Contacts between the two chains:
Residue L44 in the second protein contacts residue Y24 in the first protein (closest heavy-atom distance 3.0 Å).
Residue T71 in the second protein contacts residue R20 in the first protein (closest heavy-atom distance 3.2 Å).
Residue L54 in the second protein interacts with residue I38 in the first protein (closest heavy-atom distance 3.5 Å).
Residue S145 in the second protein is in contact with residue S41 in the first protein (closest heavy-atom distance 3.4 Å).
Residue N86 in the second protein is in contact with residue P7 in the first protein (closest heavy-atom distance 3.6 Å).
Residue V217 in the second protein is in contact with residue N33 in the first protein (closest heavy-atom distance 3.5 Å).
Residue S45 in the second protein interacts with residue V25 in the first protein (closest heavy-atom distance 3.2 Å).
Residue L44 in the second protein interacts with residue F21 in the first protein (closest heavy-atom distance 3.8 Å).
Residue L89 in the second protein is in contact with residue Q9 in the first protein (closest heavy-atom distance 3.8 Å).
Residue I70 in the second protein is in contact with residue F21 in the first protein (closest heavy-atom distance 3.7 Å).
Residue I70 in the second protein is in contact with residue D22 in the first protein (closest heavy-atom distance 3.1 Å).
Residue R31 in the second protein is in contact with residue D32 in the first protein (closest heavy-atom distance 3.0 Å).
Residue L54 in the second protein interacts with residue F31 in the first protein (closest heavy-atom distance 3.5 Å).
Residue T137 in the second protein contacts residue F31 in the first protein (closest heavy-atom distance 3.8 Å).
Residue V83 in the second protein is in contact with residue I17 in the first protein (closest heavy-atom distance 3.8 Å).
Residue W148 in the second protein is in contact with residue P46 in the first protein (closest heavy-atom distance 3.6 Å).
Residue T71 in the second protein interacts with residue Y24 in the first protein (closest heavy-atom distance 3.5 Å).
Residue G56 in the second protein interacts with residue I38 in the first protein (closest heavy-atom distance 3.7 Å).
Residue L28 in the second protein is in contact with residue D32 in the first protein (closest heavy-atom distance 3.6 Å).
Residue C141 in the second protein is in contact with residue L34 in the first protein (closest heavy-atom distance 3.9 Å).
Residue Q101 in the second protein is in contact with residue H6 in the first protein (closest heavy-atom distance 2.6 Å).
Residue Y35 in the second protein is in contact with residue V25 in the first protein (closest heavy-atom distance 3.3 Å).
Residue V217 in the second protein contacts residue R30 in the first protein (closest heavy-atom distance 3.5 Å).
Residue R151 in the second protein contacts residue I38 in the first protein (closest heavy-atom distance 3.7 Å).
Residue R213 in the second protein is in contact with residue D23 in the first protein (closest heavy-atom distance 2.8 Å).
Residue V49 in the second protein is in contact with residue F31 in the first protein (closest heavy-atom distance 3.5 Å).
Residue R213 in the second protein contacts residue Y24 in the first protein (closest heavy-atom distance 3.6 Å).
Residue W148 in the second protein contacts residue P43 in the first protein (closest heavy-atom distance 3.9 Å).
Residue C141 in the second protein is in contact with residue I38 in the first protein (closest heavy-atom distance 3.7 Å).
Residue V84 in the second protein is in contact with residue F19 in the first protein (closest heavy-atom distance 3.5 Å).
Residue C141 in the second protein is in contact with residue L37 in the first protein (closest heavy-atom distance 3.8 Å).
Residue G46 in the second protein contacts residue A28 in the first protein (closest heavy-atom distance 3.6 Å).
Residue V83 in the second protein contacts residue F14 in the first protein (closest heavy-atom distance 3.6 Å).
Residue T218 in the second protein contacts residue N33 in the first protein (closest heavy-atom distance 3.3 Å).
Residue L24 in the second protein interacts with residue A35 in the first protein (closest heavy-atom distance 3.5 Å).
Residue N72 in the second protein contacts residue Y24 in the first protein (closest heavy-atom distance 3.2 Å).
Residue Y48 in the second protein contacts residue F31 in the first protein (closest heavy-atom distance 3.6 Å).
Residue N86 in the second protein interacts with residue Q9 in the first protein (closest heavy-atom distance 3.1 Å).
Residue F42 in the second protein contacts residue F21 in the first protein (closest heavy-atom distance 3.8 Å).
Residue R151 in the second protein contacts residue T42 in the first protein (closest heavy-atom distance 3.0 Å).
Residue M69 in the second protein contacts residue Y24 in the first protein (closest heavy-atom distance 3.5 Å).
Residue S90 in the second protein contacts residue Q9 in the first protein (closest heavy-atom distance 2.9 Å).
Residue W11 in the second protein interacts with residue P46 in the first protein (closest heavy-atom distance 3.5 Å).
Residue L44 in the second protein is in contact with residue V25 in the first protein (closest heavy-atom distance 3.7 Å).
Residue V217 in the second protein interacts with residue L34 in the first protein (closest heavy-atom distance 3.8 Å).
Residue L44 in the second protein contacts residue D22 in the first protein (closest heavy-atom distance 3.0 Å).
Residue D21 in the second protein contacts residue R39 in the first protein (closest heavy-atom distance 2.9 Å).
Residue L47 in the second protein is in contact with residue A28 in the first protein (closest heavy-atom distance 3.3 Å).
Residue N72 in the second protein is in contact with residue D22 in the first protein (closest heavy-atom distance 2.8 Å).
Residue N86 in the second protein is in contact with residue V8 in the first protein (closest heavy-atom distance 3.2 Å).
Residue R213 in the second protein contacts residue R30 in the first protein (closest heavy-atom distance 3.0 Å).
Residue Y142 in the second protein is in contact with residue L37 in the first protein (closest heavy-atom distance 3.7 Å).
Residue Y48 in the second protein contacts residue G27 in the first protein (closest heavy-atom distance 3.4 Å).
Residue S145 in the second protein is in contact with residue L37 in the first protein (closest heavy-atom distance 3.5 Å).
Residue L44 in the second protein interacts with residue D23 in the first protein (closest heavy-atom distance 3.4 Å).
Residue I134 in the second protein contacts residue F31 in the first protein (closest heavy-atom distance 3.5 Å).
Residue T71 in the second protein interacts with residue D22 in the first protein (closest heavy-atom distance 3.4 Å).
Residue Y48 in the second protein contacts residue A28 in the first protein (closest heavy-atom distance 3.5 Å).
Residue G46 in the second protein interacts with residue Y24 in the first protein (closest heavy-atom distance 3.4 Å).
Residue I70 in the second protein contacts residue Y24 in the first protein (closest heavy-atom distance 3.9 Å).

The following describes two proteins that form a bound complex.

Sequence of the second protein:
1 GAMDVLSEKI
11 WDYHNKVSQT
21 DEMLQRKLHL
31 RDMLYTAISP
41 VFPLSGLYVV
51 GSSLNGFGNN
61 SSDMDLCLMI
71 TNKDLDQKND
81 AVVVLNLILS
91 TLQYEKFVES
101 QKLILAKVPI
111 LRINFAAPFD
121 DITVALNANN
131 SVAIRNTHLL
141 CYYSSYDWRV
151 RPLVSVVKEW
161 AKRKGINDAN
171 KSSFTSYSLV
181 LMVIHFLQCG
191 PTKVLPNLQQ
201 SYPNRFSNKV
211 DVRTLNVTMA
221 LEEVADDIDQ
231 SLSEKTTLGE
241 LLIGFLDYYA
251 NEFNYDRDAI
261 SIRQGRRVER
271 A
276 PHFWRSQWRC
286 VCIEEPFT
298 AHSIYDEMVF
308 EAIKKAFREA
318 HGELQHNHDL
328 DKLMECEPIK

Sequence of the first protein:
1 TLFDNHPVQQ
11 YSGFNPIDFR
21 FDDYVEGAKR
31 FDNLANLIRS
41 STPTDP